Interface contacts:
Residue S87 in chain B interacts with residue A60 in chain A (closest heavy-atom distance 3.4 Å).
Residue C48 in chain B is in contact with residue Q78 in chain A (closest heavy-atom distance 3.5 Å).
Residue A79 in chain B interacts with residue R52 in chain A (closest heavy-atom distance 3.5 Å).
Residue V93 in chain B is in contact with residue F73 in chain A (closest heavy-atom distance 3.5 Å).
Residue A79 in chain B interacts with residue H53 in chain A (closest heavy-atom distance 3.3 Å).
Residue V57 in chain B is in contact with residue A83 in chain A (closest heavy-atom distance 2.8 Å).
Residue L94 in chain B interacts with residue W26 in chain A (closest heavy-atom distance 3.4 Å).
Residue I101 in chain B contacts residue I101 in chain A (closest heavy-atom distance 3.3 Å).
Residue S66 in chain B contacts residue D91 in chain A (closest heavy-atom distance 2.6 Å).
Residue G49 in chain B interacts with residue Q78 in chain A (closest heavy-atom distance 3.2 Å).
Residue F97 in chain B is in contact with residue I32 in chain A (closest heavy-atom distance 3.6 Å).
Residue G100 in chain B is in contact with residue F97 in chain A (closest heavy-atom distance 3.5 Å).
Residue V57 in chain B contacts residue L85 in chain A (closest heavy-atom distance 2.9 Å).
Residue D91 in chain B contacts residue A69 in chain A (closest heavy-atom distance 3.0 Å).
Residue A37 in chain B contacts residue N102 in chain A (closest heavy-atom distance 3.1 Å).
Residue Q78 in chain B is in contact with residue R52 in chain A (closest heavy-atom distance 3.1 Å).
Residue H53 in chain B is in contact with residue Q78 in chain A (closest heavy-atom distance 3.3 Å).
Residue L56 in chain B contacts residue A83 in chain A (closest heavy-atom distance 3.4 Å).
Residue F73 in chain B contacts residue F97 in chain A (closest heavy-atom distance 3.5 Å).
Residue P54 in chain B is in contact with residue R81 in chain A (closest heavy-atom distance 3.5 Å).
Residue A34 in chain B is in contact with residue F97 in chain A (closest heavy-atom distance 3.5 Å).
Residue V93 in chain B is in contact with residue A103 in chain A (closest heavy-atom distance 3.4 Å).
Residue R23 in chain B interacts with residue L118 in chain A (closest heavy-atom distance 3.4 Å).
Residue L85 in chain B contacts residue V57 in chain A (closest heavy-atom distance 2.9 Å).
Residue F73 in chain B contacts residue V93 in chain A (closest heavy-atom distance 3.1 Å).
Residue A60 in chain B is in contact with residue S87 in chain A (closest heavy-atom distance 3.4 Å).
Residue E38 in chain B is in contact with residue I101 in chain A (closest heavy-atom distance 3.5 Å).
Residue R52 in chain B interacts with residue Q78 in chain A (closest heavy-atom distance 3.2 Å).
Residue A83 in chain B is in contact with residue L56 in chain A (closest heavy-atom distance 3.5 Å).
Residue H53 in chain B is in contact with residue A79 in chain A (closest heavy-atom distance 3.2 Å).
Residue E38 in chain B interacts with residue N102 in chain A (closest heavy-atom distance 3.5 Å).
Residue A60 in chain B interacts with residue L85 in chain A (closest heavy-atom distance 3.5 Å).
Residue N45 in chain B contacts residue C77 in chain A (closest heavy-atom distance 3.5 Å).
Residue R81 in chain B contacts residue P54 in chain A (closest heavy-atom distance 3.5 Å).
Residue L56 in chain B interacts with residue A117 in chain A (closest heavy-atom distance 3.4 Å).
Residue R75 in chain B is in contact with residue E38 in chain A (closest heavy-atom distance 3.0 Å).
Residue A83 in chain B contacts residue V57 in chain A (closest heavy-atom distance 2.8 Å).
Residue V65 in chain B contacts residue L94 in chain A (closest heavy-atom distance 3.3 Å).
Residue P76 in chain B is in contact with residue N45 in chain A (closest heavy-atom distance 3.1 Å).
Residue Q78 in chain B is in contact with residue D51 in chain A (closest heavy-atom distance 2.8 Å).
Residue D91 in chain B is in contact with residue S66 in chain A (closest heavy-atom distance 2.8 Å).
Residue D51 in chain B is in contact with residue Q78 in chain A (closest heavy-atom distance 3.3 Å).
Residue H53 in chain B interacts with residue S80 in chain A (closest heavy-atom distance 2.9 Å).
Residue N102 in chain B interacts with residue A37 in chain A (closest heavy-atom distance 2.9 Å).
Residue I32 in chain B is in contact with residue F97 in chain A (closest heavy-atom distance 3.5 Å).
Residue Q78 in chain B contacts residue C48 in chain A (closest heavy-atom distance 3.5 Å).
Residue Q78 in chain B is in contact with residue G49 in chain A (closest heavy-atom distance 3.1 Å).
Residue R52 in chain B contacts residue C77 in chain A (closest heavy-atom distance 3.2 Å).
Residue Q78 in chain B contacts residue N45 in chain A (closest heavy-atom distance 2.8 Å).
Residue N45 in chain B interacts with residue Q78 in chain A (closest heavy-atom distance 2.8 Å).
Residue A103 in chain B interacts with residue V93 in chain A (closest heavy-atom distance 3.4 Å).
Residue N45 in chain B contacts residue P76 in chain A (closest heavy-atom distance 3.0 Å).
Residue S80 in chain B contacts residue P54 in chain A (closest heavy-atom distance 3.0 Å).
Residue P54 in chain B is in contact with residue S80 in chain A (closest heavy-atom distance 3.1 Å).
Residue E38 in chain B is in contact with residue R75 in chain A (closest heavy-atom distance 3.6 Å).
Residue Q78 in chain B is in contact with residue H53 in chain A (closest heavy-atom distance 3.3 Å).
Residue F97 in chain B contacts residue I101 in chain A (closest heavy-atom distance 3.5 Å).
Residue S80 in chain B is in contact with residue H53 in chain A (closest heavy-atom distance 2.8 Å).
Residue L94 in chain B contacts residue V65 in chain A (closest heavy-atom distance 3.3 Å).
Residue W26 in chain B is in contact with residue L94 in chain A (closest heavy-atom distance 3.4 Å).

This data describes a binding interaction between two proteins.

Sequence of chain A:
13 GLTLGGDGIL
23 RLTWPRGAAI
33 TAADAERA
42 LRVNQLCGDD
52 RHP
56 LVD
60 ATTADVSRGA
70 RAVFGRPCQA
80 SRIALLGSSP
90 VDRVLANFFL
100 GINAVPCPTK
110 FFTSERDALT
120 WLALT

Sequence of chain B:
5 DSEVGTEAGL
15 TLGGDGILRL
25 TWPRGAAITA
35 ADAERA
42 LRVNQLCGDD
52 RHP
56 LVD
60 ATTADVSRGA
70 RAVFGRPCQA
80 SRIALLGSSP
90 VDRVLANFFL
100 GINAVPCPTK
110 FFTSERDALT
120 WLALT